The following describes two proteins that form a bound complex.

Residue-level contacts at the interface:
Residue Y179 in the first protein contacts residue D14 in the second protein (closest heavy-atom distance 3.6 Å).
Residue I183 in the first protein contacts residue R17 in the second protein (closest heavy-atom distance 3.7 Å).
Residue G184 in the first protein interacts with residue W24 in the second protein (closest heavy-atom distance 3.2 Å).
Residue K41 in the first protein contacts residue L25 in the second protein (closest heavy-atom distance 3.5 Å).
Residue M100 in the first protein is in contact with residue Q19 in the second protein (closest heavy-atom distance 3.2 Å).
Residue Q181 in the first protein contacts residue R17 in the second protein (closest heavy-atom distance 2.8 Å).
Residue F118 in the first protein is in contact with residue F5 in the second protein (closest heavy-atom distance 3.5 Å).
Residue V168 in the first protein contacts residue Q2 in the second protein (closest heavy-atom distance 3.6 Å).
Residue R513 in the first protein contacts residue T4 in the second protein (closest heavy-atom distance 3.5 Å).
Residue Q108 in the first protein is in contact with residue R16 in the second protein (closest heavy-atom distance 3.5 Å).
Residue L517 in the first protein is in contact with residue S1 in the second protein (closest heavy-atom distance 3.3 Å).
Residue Q428 in the first protein interacts with residue K11 in the second protein (closest heavy-atom distance 3.3 Å).
Residue M6 in the first protein is in contact with residue F21 in the second protein (closest heavy-atom distance 3.8 Å).
Residue D434 in the first protein contacts residue T4 in the second protein (closest heavy-atom distance 3.6 Å).
Residue R93 in the first protein contacts residue L26 in the second protein (closest heavy-atom distance 2.9 Å).
Residue W192 in the first protein contacts residue R17 in the second protein (closest heavy-atom distance 3.3 Å).
Residue I183 in the first protein interacts with residue F21 in the second protein (closest heavy-atom distance 3.7 Å).
Residue I183 in the first protein interacts with residue W24 in the second protein (closest heavy-atom distance 3.7 Å).
Residue Q4 in the first protein contacts residue D14 in the second protein (closest heavy-atom distance 3.3 Å).
Residue D185 in the first protein contacts residue W24 in the second protein (closest heavy-atom distance 3.7 Å).
Residue R93 in the first protein interacts with residue L25 in the second protein (closest heavy-atom distance 3.7 Å).
Residue Q428 in the first protein contacts residue S7 in the second protein (closest heavy-atom distance 3.5 Å).
Residue K41 in the first protein is in contact with residue T28 in the second protein (closest heavy-atom distance 3.0 Å).
Residue Y122 in the first protein contacts residue F5 in the second protein (closest heavy-atom distance 3.6 Å).
Residue I171 in the first protein interacts with residue T6 in the second protein (closest heavy-atom distance 3.6 Å).
Residue R513 in the first protein contacts residue E8 in the second protein (closest heavy-atom distance 2.6 Å).
Residue W64 in the first protein contacts residue Q19 in the second protein (closest heavy-atom distance 3.6 Å).
Residue Q108 in the first protein contacts residue Q19 in the second protein (closest heavy-atom distance 2.8 Å).
Residue D520 in the first protein interacts with residue S1 in the second protein (closest heavy-atom distance 3.0 Å).
Residue Y115 in the first protein is in contact with residue F5 in the second protein (closest heavy-atom distance 3.5 Å).
Residue Y115 in the first protein contacts residue Y9 in the second protein (closest heavy-atom distance 3.5 Å).
Residue Q428 in the first protein interacts with residue S10 in the second protein (closest heavy-atom distance 3.5 Å).
Residue D186 in the first protein contacts residue W24 in the second protein (closest heavy-atom distance 3.2 Å).
Residue F10 in the first protein interacts with residue F21 in the second protein (closest heavy-atom distance 3.5 Å).
Residue Y42 in the first protein is in contact with residue L26 in the second protein (closest heavy-atom distance 3.6 Å).
Residue S514 in the first protein is in contact with residue E8 in the second protein (closest heavy-atom distance 3.6 Å).
Residue T431 in the first protein contacts residue S7 in the second protein (closest heavy-atom distance 3.7 Å).
Residue L62 in the first protein is in contact with residue V22 in the second protein (closest heavy-atom distance 3.7 Å).
Residue Q119 in the first protein is in contact with residue Y9 in the second protein (closest heavy-atom distance 3.4 Å).
Residue L521 in the first protein interacts with residue Q2 in the second protein (closest heavy-atom distance 3.3 Å).
Residue Q509 in the first protein interacts with residue E8 in the second protein (closest heavy-atom distance 3.0 Å).
Residue Y42 in the first protein interacts with residue L25 in the second protein (closest heavy-atom distance 3.8 Å).
Residue A112 in the first protein interacts with residue Y12 in the second protein (closest heavy-atom distance 3.2 Å).
Residue I183 in the first protein contacts residue D20 in the second protein (closest heavy-atom distance 3.4 Å).
Residue L517 in the first protein interacts with residue T4 in the second protein (closest heavy-atom distance 3.7 Å).
Residue T431 in the first protein is in contact with residue G3 in the second protein (closest heavy-atom distance 3.3 Å).
Residue Y115 in the first protein interacts with residue E8 in the second protein (closest heavy-atom distance 3.2 Å).
Residue Y179 in the first protein is in contact with residue L13 in the second protein (closest heavy-atom distance 3.4 Å).
Residue L517 in the first protein interacts with residue F5 in the second protein (closest heavy-atom distance 3.7 Å).
Residue W13 in the first protein interacts with residue L25 in the second protein (closest heavy-atom distance 3.5 Å).
Residue K182 in the first protein is in contact with residue R17 in the second protein (closest heavy-atom distance 3.5 Å).
Residue L9 in the first protein interacts with residue A18 in the second protein (closest heavy-atom distance 3.4 Å).
Residue L9 in the first protein is in contact with residue F21 in the second protein (closest heavy-atom distance 3.6 Å).
Residue L521 in the first protein contacts residue F5 in the second protein (closest heavy-atom distance 3.3 Å).
Residue Y61 in the first protein contacts residue L25 in the second protein (closest heavy-atom distance 3.5 Å).
Residue M6 in the first protein interacts with residue D14 in the second protein (closest heavy-atom distance 3.5 Å).
Residue V5 in the first protein interacts with residue D14 in the second protein (closest heavy-atom distance 2.8 Å).
Residue M6 in the first protein is in contact with residue R17 in the second protein (closest heavy-atom distance 3.8 Å).
Residue K41 in the first protein contacts residue W24 in the second protein (closest heavy-atom distance 3.6 Å).
Residue Y126 in the first protein interacts with residue Q2 in the second protein (closest heavy-atom distance 3.1 Å).

Sequence of the second protein:
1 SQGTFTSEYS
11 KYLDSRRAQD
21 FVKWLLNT

Sequence of the first protein:
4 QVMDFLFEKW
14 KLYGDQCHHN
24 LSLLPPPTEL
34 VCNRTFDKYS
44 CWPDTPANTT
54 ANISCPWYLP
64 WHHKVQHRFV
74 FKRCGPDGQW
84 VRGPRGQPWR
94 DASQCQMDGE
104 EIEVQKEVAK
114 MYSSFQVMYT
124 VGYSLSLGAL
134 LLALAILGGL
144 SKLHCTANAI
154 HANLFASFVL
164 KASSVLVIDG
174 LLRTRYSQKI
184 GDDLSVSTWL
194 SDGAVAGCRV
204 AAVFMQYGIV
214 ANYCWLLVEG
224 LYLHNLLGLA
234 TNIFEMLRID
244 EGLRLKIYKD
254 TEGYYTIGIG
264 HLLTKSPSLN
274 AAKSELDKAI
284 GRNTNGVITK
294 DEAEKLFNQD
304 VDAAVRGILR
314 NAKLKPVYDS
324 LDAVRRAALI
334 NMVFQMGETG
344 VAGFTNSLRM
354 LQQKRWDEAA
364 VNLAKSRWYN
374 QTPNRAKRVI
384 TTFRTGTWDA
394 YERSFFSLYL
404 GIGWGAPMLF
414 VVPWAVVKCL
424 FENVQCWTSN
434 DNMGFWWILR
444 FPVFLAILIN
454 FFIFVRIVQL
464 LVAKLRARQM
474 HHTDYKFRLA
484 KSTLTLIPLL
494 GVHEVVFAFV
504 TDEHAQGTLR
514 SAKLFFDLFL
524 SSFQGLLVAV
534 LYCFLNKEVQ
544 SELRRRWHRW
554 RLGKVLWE